These two protein chains interact to form a complex.

Residue-level contacts at the interface:
Residue E54 in chain A interacts with residue H88 in chain B (closest heavy-atom distance 3.7 Å).
Residue E100 in chain A interacts with residue R77 in chain B (closest heavy-atom distance 3.8 Å).
Residue S35 in chain A contacts residue Y109 in chain B (closest heavy-atom distance 3.8 Å).
Residue V50 in chain A contacts residue Q131 in chain B (closest heavy-atom distance 3.4 Å).
Residue G49 in chain A is in contact with residue Y129 in chain B (closest heavy-atom distance 3.6 Å).
Residue Y34 in chain A is in contact with residue N84 in chain B (closest heavy-atom distance 2.8 Å).
Residue I51 in chain A is in contact with residue Y129 in chain B (closest heavy-atom distance 3.6 Å).
Residue V33 in chain A interacts with residue A112 in chain B (closest heavy-atom distance 3.5 Å).
Residue S35 in chain A is in contact with residue F111 in chain B (closest heavy-atom distance 3.4 Å).
Residue S32 in chain A interacts with residue E114 in chain B (closest heavy-atom distance 3.0 Å).
Residue G48 in chain A interacts with residue L56 in chain B (closest heavy-atom distance 2.6 Å).
Residue G48 in chain A contacts residue Q131 in chain B (closest heavy-atom distance 3.2 Å).
Residue I51 in chain A is in contact with residue R108 in chain B (closest heavy-atom distance 3.7 Å).
Residue I36 in chain A interacts with residue H88 in chain B (closest heavy-atom distance 3.3 Å).
Residue K40 in chain A contacts residue Y129 in chain B (closest heavy-atom distance 3.5 Å).
Residue E54 in chain A is in contact with residue R89 in chain B (closest heavy-atom distance 2.9 Å).
Residue G49 in chain A interacts with residue A58 in chain B (closest heavy-atom distance 3.8 Å).
Residue V46 in chain A contacts residue S55 in chain B (closest heavy-atom distance 3.5 Å).
Residue V33 in chain A is in contact with residue Y109 in chain B (closest heavy-atom distance 3.4 Å).
Residue Q232 in chain A is in contact with residue F85 in chain B (closest heavy-atom distance 3.6 Å).
Residue I36 in chain A is in contact with residue Y109 in chain B (closest heavy-atom distance 3.6 Å).
Residue P101 in chain A is in contact with residue T74 in chain B (closest heavy-atom distance 3.6 Å).
Residue M38 in chain A is in contact with residue R108 in chain B (closest heavy-atom distance 3.6 Å).
Residue V33 in chain A interacts with residue L83 in chain B (closest heavy-atom distance 3.8 Å).
Residue L156 in chain A interacts with residue E81 in chain B (closest heavy-atom distance 3.8 Å).
Residue S102 in chain A is in contact with residue R78 in chain B (closest heavy-atom distance 3.8 Å).
Residue L156 in chain A contacts residue Y82 in chain B (closest heavy-atom distance 3.6 Å).
Residue D47 in chain A is in contact with residue L56 in chain B (closest heavy-atom distance 2.8 Å).
Residue S35 in chain A is in contact with residue A112 in chain B (closest heavy-atom distance 3.0 Å).
Residue M38 in chain A interacts with residue Y109 in chain B (closest heavy-atom distance 3.3 Å).
Residue S35 in chain A contacts residue E110 in chain B (closest heavy-atom distance 3.6 Å).
Residue I51 in chain A is in contact with residue Q131 in chain B (closest heavy-atom distance 2.6 Å).
Residue V33 in chain A interacts with residue L87 in chain B (closest heavy-atom distance 3.7 Å).
Residue Y34 in chain A is in contact with residue Y109 in chain B (closest heavy-atom distance 2.5 Å).
Residue G49 in chain A contacts residue Q131 in chain B (closest heavy-atom distance 3.2 Å).
Residue G45 in chain A contacts residue E54 in chain B (closest heavy-atom distance 3.7 Å).
Residue D47 in chain A interacts with residue S55 in chain B (closest heavy-atom distance 3.5 Å).
Residue K135 in chain A is in contact with residue E81 in chain B (closest heavy-atom distance 3.4 Å).
Residue I36 in chain A is in contact with residue E110 in chain B (closest heavy-atom distance 2.7 Å).
Residue M38 in chain A interacts with residue E110 in chain B (closest heavy-atom distance 3.7 Å).
Residue K40 in chain A contacts residue E110 in chain B (closest heavy-atom distance 2.8 Å).
Residue L156 in chain A interacts with residue F85 in chain B (closest heavy-atom distance 3.3 Å).
Residue S32 in chain A interacts with residue N84 in chain B (closest heavy-atom distance 3.8 Å).
Residue G45 in chain A interacts with residue S55 in chain B (closest heavy-atom distance 3.6 Å).
Residue D99 in chain A contacts residue E73 in chain B (closest heavy-atom distance 3.3 Å).
Residue R103 in chain A is in contact with residue R78 in chain B (closest heavy-atom distance 3.4 Å).
Residue P101 in chain A interacts with residue R78 in chain B (closest heavy-atom distance 2.7 Å).
Residue E100 in chain A interacts with residue E81 in chain B (closest heavy-atom distance 3.7 Å).
Residue V33 in chain A interacts with residue L126 in chain B (closest heavy-atom distance 3.8 Å).
Residue V33 in chain A interacts with residue E114 in chain B (closest heavy-atom distance 3.3 Å).
Residue R103 in chain A contacts residue E81 in chain B (closest heavy-atom distance 2.6 Å).
Residue E54 in chain A is in contact with residue D90 in chain B (closest heavy-atom distance 3.3 Å).
Residue D99 in chain A is in contact with residue T74 in chain B (closest heavy-atom distance 2.7 Å).
Residue S32 in chain A is in contact with residue I80 in chain B (closest heavy-atom distance 3.6 Å).
Residue F251 in chain A contacts residue E81 in chain B (closest heavy-atom distance 3.5 Å).
Residue L56 in chain A is in contact with residue H88 in chain B (closest heavy-atom distance 3.7 Å).
Residue L252 in chain A is in contact with residue N84 in chain B (closest heavy-atom distance 3.2 Å).
Residue R31 in chain A contacts residue R77 in chain B (closest heavy-atom distance 2.7 Å).
Residue V33 in chain A contacts residue N84 in chain B (closest heavy-atom distance 3.4 Å).
Residue E54 in chain A interacts with residue R108 in chain B (closest heavy-atom distance 2.8 Å).

Sequence of chain B:
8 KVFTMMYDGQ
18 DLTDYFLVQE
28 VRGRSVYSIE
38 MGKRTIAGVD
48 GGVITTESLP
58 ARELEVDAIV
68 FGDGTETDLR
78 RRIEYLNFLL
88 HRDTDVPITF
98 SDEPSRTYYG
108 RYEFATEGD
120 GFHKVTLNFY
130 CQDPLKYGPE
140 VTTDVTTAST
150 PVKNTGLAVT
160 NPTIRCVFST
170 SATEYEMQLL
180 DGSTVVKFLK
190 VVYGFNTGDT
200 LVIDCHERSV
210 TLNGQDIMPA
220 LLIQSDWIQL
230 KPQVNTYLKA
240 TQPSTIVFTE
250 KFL

Sequence of chain A:
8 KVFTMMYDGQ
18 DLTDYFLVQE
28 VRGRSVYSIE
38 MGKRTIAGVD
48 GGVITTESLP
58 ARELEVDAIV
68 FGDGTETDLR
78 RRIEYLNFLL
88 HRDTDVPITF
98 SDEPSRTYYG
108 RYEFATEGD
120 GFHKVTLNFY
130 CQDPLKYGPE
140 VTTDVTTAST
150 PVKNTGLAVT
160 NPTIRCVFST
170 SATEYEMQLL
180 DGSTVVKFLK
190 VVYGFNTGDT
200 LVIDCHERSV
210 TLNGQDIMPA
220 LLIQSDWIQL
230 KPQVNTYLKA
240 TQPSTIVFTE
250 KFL